Sequence of protein 1:
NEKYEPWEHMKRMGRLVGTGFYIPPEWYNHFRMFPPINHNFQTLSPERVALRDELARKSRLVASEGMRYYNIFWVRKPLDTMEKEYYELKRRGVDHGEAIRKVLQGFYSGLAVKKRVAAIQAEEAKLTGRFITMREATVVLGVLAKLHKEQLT

Sequence of protein 2:
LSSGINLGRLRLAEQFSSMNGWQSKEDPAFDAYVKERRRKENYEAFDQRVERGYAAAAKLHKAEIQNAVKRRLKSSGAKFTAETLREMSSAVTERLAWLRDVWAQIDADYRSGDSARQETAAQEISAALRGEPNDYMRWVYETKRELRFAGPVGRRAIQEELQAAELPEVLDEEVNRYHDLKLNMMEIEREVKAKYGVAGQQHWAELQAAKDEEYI

The following describes two proteins that form a bound complex.

Residue-level contacts at the interface:
Residue A87 in protein 2 contacts residue F45 in protein 1 (closest heavy-atom distance 4.0 Å).
Residue Q75 in protein 2 interacts with residue E50 in protein 1 (closest heavy-atom distance 3.8 Å).
Residue L94 in protein 2 interacts with residue N53 in protein 1 (closest heavy-atom distance 3.4 Å).
Residue F89 in protein 2 contacts residue I47 in protein 1 (closest heavy-atom distance 4.2 Å).
Residue L94 in protein 2 is in contact with residue P48 in protein 1 (closest heavy-atom distance 4.8 Å).
Residue K71 in protein 2 contacts residue E50 in protein 1 (closest heavy-atom distance 4.5 Å).
Residue F89 in protein 2 is in contact with residue V41 in protein 1 (closest heavy-atom distance 4.7 Å).
Residue G86 in protein 2 interacts with residue F45 in protein 1 (closest heavy-atom distance 3.9 Å).
Residue K88 in protein 2 contacts residue G44 in protein 1 (closest heavy-atom distance 3.3 Å).
Residue F89 in protein 2 contacts residue P48 in protein 1 (closest heavy-atom distance 3.6 Å).
Residue F89 in protein 2 interacts with residue G44 in protein 1 (closest heavy-atom distance 2.5 Å).
Residue A87 in protein 2 is in contact with residue G44 in protein 1 (closest heavy-atom distance 4.5 Å).
Residue F89 in protein 2 interacts with residue Y46 in protein 1 (closest heavy-atom distance 4.4 Å).
Residue K88 in protein 2 interacts with residue T43 in protein 1 (closest heavy-atom distance 3.4 Å).
Residue K88 in protein 2 is in contact with residue F45 in protein 1 (closest heavy-atom distance 3.7 Å).
Residue F89 in protein 2 contacts residue F45 in protein 1 (closest heavy-atom distance 4.7 Å).
Residue K79 in protein 2 is in contact with residue I47 in protein 1 (closest heavy-atom distance 3.7 Å).